Sequence of chain B:
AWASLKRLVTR

This data describes a binding interaction between two proteins.

Residue-level contacts at the interface:
Residue L106 in chain A contacts residue W3 in chain B (closest heavy-atom distance 4.7 Å).
Residue L113 in chain A contacts residue L9 in chain B (closest heavy-atom distance 4.6 Å).
Residue V109 in chain A contacts residue L6 in chain B (closest heavy-atom distance 4.1 Å).
Residue A129 in chain A is in contact with residue W3 in chain B (closest heavy-atom distance 3.6 Å).
Residue T6 in chain A interacts with residue R8 in chain B (closest heavy-atom distance 4.9 Å).
Residue G41 in chain A contacts residue L9 in chain B (closest heavy-atom distance 4.3 Å).
Residue M77 in chain A contacts residue V10 in chain B (closest heavy-atom distance 3.6 Å).
Residue L106 in chain A contacts residue L6 in chain B (closest heavy-atom distance 4.1 Å).
Residue F93 in chain A interacts with residue L9 in chain B (closest heavy-atom distance 3.8 Å).
Residue E12 in chain A is in contact with residue R8 in chain B (closest heavy-atom distance 2.9 Å).
Residue M146 in chain A is in contact with residue V10 in chain B (closest heavy-atom distance 3.6 Å).
Residue M146 in chain A contacts residue K7 in chain B (closest heavy-atom distance 3.9 Å).
Residue M77 in chain A interacts with residue R8 in chain B (closest heavy-atom distance 4.0 Å).
Residue L40 in chain A interacts with residue L9 in chain B (closest heavy-atom distance 3.6 Å).
Residue E12 in chain A contacts residue A4 in chain B (closest heavy-atom distance 4.9 Å).
Residue M77 in chain A contacts residue T11 in chain B (closest heavy-atom distance 3.1 Å).
Residue M77 in chain A is in contact with residue L9 in chain B (closest heavy-atom distance 3.2 Å).
Residue F13 in chain A interacts with residue L9 in chain B (closest heavy-atom distance 4.0 Å).
Residue M125 in chain A contacts residue A2 in chain B (closest heavy-atom distance 3.4 Å).
Residue S82 in chain A contacts residue T11 in chain B (closest heavy-atom distance 2.9 Å).
Residue E12 in chain A interacts with residue L6 in chain B (closest heavy-atom distance 4.6 Å).
Residue A148 in chain A contacts residue K7 in chain B (closest heavy-atom distance 3.7 Å).
Residue T147 in chain A is in contact with residue R12 in chain B (closest heavy-atom distance 4.8 Å).
Residue M110 in chain A contacts residue S5 in chain B (closest heavy-atom distance 3.3 Å).
Residue V137 in chain A is in contact with residue W3 in chain B (closest heavy-atom distance 4.6 Å).
Residue F13 in chain A contacts residue R8 in chain B (closest heavy-atom distance 4.5 Å).
Residue T80 in chain A is in contact with residue T11 in chain B (closest heavy-atom distance 4.7 Å).
Residue E115 in chain A interacts with residue S5 in chain B (closest heavy-atom distance 2.8 Å).
Residue M145 in chain A is in contact with residue W3 in chain B (closest heavy-atom distance 3.6 Å).
Residue E128 in chain A is in contact with residue A2 in chain B (closest heavy-atom distance 3.7 Å).
Residue E85 in chain A interacts with residue T11 in chain B (closest heavy-atom distance 2.8 Å).
Residue M110 in chain A interacts with residue L6 in chain B (closest heavy-atom distance 3.9 Å).
Residue F142 in chain A is in contact with residue W3 in chain B (closest heavy-atom distance 3.9 Å).
Residue L113 in chain A interacts with residue L6 in chain B (closest heavy-atom distance 3.8 Å).
Residue S82 in chain A contacts residue R12 in chain B (closest heavy-atom distance 3.5 Å).
Residue Q9 in chain A is in contact with residue L9 in chain B (closest heavy-atom distance 4.9 Å).
Residue L113 in chain A interacts with residue S5 in chain B (closest heavy-atom distance 4.3 Å).
Residue Q42 in chain A interacts with residue L9 in chain B (closest heavy-atom distance 4.7 Å).
Residue I126 in chain A interacts with residue W3 in chain B (closest heavy-atom distance 4.8 Å).
Residue S39 in chain A is in contact with residue L9 in chain B (closest heavy-atom distance 4.8 Å).
Residue M146 in chain A is in contact with residue W3 in chain B (closest heavy-atom distance 4.5 Å).
Residue E12 in chain A is in contact with residue L9 in chain B (closest heavy-atom distance 3.3 Å).
Residue M125 in chain A is in contact with residue W3 in chain B (closest heavy-atom distance 2.9 Å).
Residue I86 in chain A contacts residue V10 in chain B (closest heavy-atom distance 4.2 Å).
Residue M125 in chain A interacts with residue L6 in chain B (closest heavy-atom distance 3.8 Å).
Residue E85 in chain A interacts with residue V10 in chain B (closest heavy-atom distance 3.6 Å).
Residue A89 in chain A contacts residue V10 in chain B (closest heavy-atom distance 4.7 Å).
Residue Q9 in chain A is in contact with residue R8 in chain B (closest heavy-atom distance 2.8 Å).
Residue M146 in chain A contacts residue L9 in chain B (closest heavy-atom distance 4.9 Å).
Residue E12 in chain A is in contact with residue S5 in chain B (closest heavy-atom distance 2.5 Å).
Residue E128 in chain A is in contact with residue W3 in chain B (closest heavy-atom distance 3.4 Å).
Residue K78 in chain A interacts with residue T11 in chain B (closest heavy-atom distance 4.8 Å).
Residue Q9 in chain A interacts with residue V10 in chain B (closest heavy-atom distance 4.4 Å).
Residue E8 in chain A contacts residue R8 in chain B (closest heavy-atom distance 3.2 Å).
Residue F93 in chain A interacts with residue L6 in chain B (closest heavy-atom distance 4.1 Å).
Residue M146 in chain A is in contact with residue L6 in chain B (closest heavy-atom distance 3.2 Å).
Residue F142 in chain A contacts residue L6 in chain B (closest heavy-atom distance 4.9 Å).
Residue M145 in chain A interacts with residue K7 in chain B (closest heavy-atom distance 3.3 Å).

Sequence of chain A:
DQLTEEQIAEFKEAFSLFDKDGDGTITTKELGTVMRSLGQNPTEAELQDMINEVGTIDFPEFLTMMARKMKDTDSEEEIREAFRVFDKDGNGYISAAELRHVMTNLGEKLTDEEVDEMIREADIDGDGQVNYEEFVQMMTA